Sequence of chain B:
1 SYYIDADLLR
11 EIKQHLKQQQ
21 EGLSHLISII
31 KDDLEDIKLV

The following describes two proteins that form a bound complex.

Contacts between the two chains:
Residue Y78 in chain A contacts residue Q20 in chain B (closest heavy-atom distance 2.7 Å).
Residue F85 in chain A contacts residue D5 in chain B (closest heavy-atom distance 4.0 Å).
Residue L74 in chain A contacts residue Q20 in chain B (closest heavy-atom distance 5.0 Å).
Residue F85 in chain A is in contact with residue Y2 in chain B (closest heavy-atom distance 4.0 Å).
Residue F85 in chain A interacts with residue I12 in chain B (closest heavy-atom distance 4.3 Å).
Residue I53 in chain A contacts residue L39 in chain B (closest heavy-atom distance 4.7 Å).
Residue Y81 in chain A interacts with residue L9 in chain B (closest heavy-atom distance 4.4 Å).
Residue G87 in chain A is in contact with residue Y2 in chain B (closest heavy-atom distance 3.5 Å).
Residue F85 in chain A interacts with residue L9 in chain B (closest heavy-atom distance 3.8 Å).
Residue L86 in chain A is in contact with residue Y2 in chain B (closest heavy-atom distance 3.5 Å).
Residue L86 in chain A contacts residue I4 in chain B (closest heavy-atom distance 3.7 Å).
Residue F85 in chain A is in contact with residue I4 in chain B (closest heavy-atom distance 3.5 Å).
Residue Y78 in chain A contacts residue L16 in chain B (closest heavy-atom distance 3.5 Å).
Residue L86 in chain A interacts with residue L9 in chain B (closest heavy-atom distance 4.2 Å).
Residue Y81 in chain A contacts residue I12 in chain B (closest heavy-atom distance 3.6 Å).
Residue F85 in chain A is in contact with residue L8 in chain B (closest heavy-atom distance 4.4 Å).

Sequence of chain A:
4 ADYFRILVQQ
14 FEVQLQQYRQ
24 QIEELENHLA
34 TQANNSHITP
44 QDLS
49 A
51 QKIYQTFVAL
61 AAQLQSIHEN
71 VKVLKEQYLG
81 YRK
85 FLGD